The following describes two proteins that form a bound complex.

Contacts between the two chains:
Residue Q108 in chain A is in contact with residue F4 in chain B (closest heavy-atom distance 4.2 Å).
Residue W106 in chain A interacts with residue G2 in chain B (closest heavy-atom distance 3.6 Å).
Residue G107 in chain A contacts residue G3 in chain B (closest heavy-atom distance 4.8 Å).
Residue W106 in chain A interacts with residue M6 in chain B (closest heavy-atom distance 4.9 Å).
Residue G107 in chain A is in contact with residue M6 in chain B (closest heavy-atom distance 4.6 Å).
Residue W106 in chain A interacts with residue F1 in chain B (closest heavy-atom distance 3.0 Å).
Residue W106 in chain A contacts residue G3 in chain B (closest heavy-atom distance 4.8 Å).
Residue Q108 in chain A is in contact with residue G5 in chain B (closest heavy-atom distance 3.3 Å).
Residue F110 in chain A is in contact with residue F4 in chain B (closest heavy-atom distance 3.8 Å).
Residue G109 in chain A contacts residue G3 in chain B (closest heavy-atom distance 4.4 Å).
Residue Q108 in chain A is in contact with residue G3 in chain B (closest heavy-atom distance 4.2 Å).

Sequence of chain A:
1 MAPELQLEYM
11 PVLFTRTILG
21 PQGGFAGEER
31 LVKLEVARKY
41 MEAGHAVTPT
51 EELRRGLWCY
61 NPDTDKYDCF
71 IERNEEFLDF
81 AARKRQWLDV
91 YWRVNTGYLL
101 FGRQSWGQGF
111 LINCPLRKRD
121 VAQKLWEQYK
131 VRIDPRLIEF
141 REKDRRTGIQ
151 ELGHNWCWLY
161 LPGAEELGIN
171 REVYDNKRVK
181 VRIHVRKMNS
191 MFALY

Sequence of chain B:
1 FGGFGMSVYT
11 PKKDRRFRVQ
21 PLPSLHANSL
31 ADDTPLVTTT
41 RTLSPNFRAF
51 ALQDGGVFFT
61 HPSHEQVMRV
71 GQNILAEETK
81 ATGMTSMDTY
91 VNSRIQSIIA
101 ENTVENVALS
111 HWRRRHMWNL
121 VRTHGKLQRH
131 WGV